This data describes a binding interaction between two proteins.

Sequence of the second protein:
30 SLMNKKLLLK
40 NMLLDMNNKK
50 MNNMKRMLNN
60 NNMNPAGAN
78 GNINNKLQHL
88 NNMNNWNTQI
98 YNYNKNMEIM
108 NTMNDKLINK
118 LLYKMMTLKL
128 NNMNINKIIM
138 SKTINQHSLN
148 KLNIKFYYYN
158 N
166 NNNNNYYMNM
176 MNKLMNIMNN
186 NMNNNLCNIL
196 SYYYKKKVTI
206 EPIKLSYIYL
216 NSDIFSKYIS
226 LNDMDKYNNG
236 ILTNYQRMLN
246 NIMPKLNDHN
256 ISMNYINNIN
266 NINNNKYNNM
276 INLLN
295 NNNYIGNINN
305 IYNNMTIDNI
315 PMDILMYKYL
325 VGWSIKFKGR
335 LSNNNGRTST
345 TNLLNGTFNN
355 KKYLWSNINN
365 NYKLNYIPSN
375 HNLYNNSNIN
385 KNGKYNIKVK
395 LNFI

Contacts between the two chains:
Residue Y212 in the second protein is in contact with residue R84 in the first protein (closest heavy-atom distance 3.2 Å).
Residue Y171 in the second protein is in contact with residue I58 in the first protein (closest heavy-atom distance 3.0 Å).
Residue L87 in the second protein is in contact with residue Q101 in the first protein (closest heavy-atom distance 3.4 Å).
Residue I247 in the second protein interacts with residue P85 in the first protein (closest heavy-atom distance 3.5 Å).
Residue Y212 in the second protein contacts residue D89 in the first protein (closest heavy-atom distance 2.8 Å).
Residue L210 in the second protein contacts residue E90 in the first protein (closest heavy-atom distance 3.5 Å).
Residue S373 in the second protein is in contact with residue Q94 in the first protein (closest heavy-atom distance 2.6 Å).
Residue Y172 in the second protein is in contact with residue A69 in the first protein (closest heavy-atom distance 3.3 Å).
Residue N185 in the second protein is in contact with residue R29 in the first protein (closest heavy-atom distance 3.1 Å).
Residue N88 in the second protein contacts residue Q101 in the first protein (closest heavy-atom distance 3.4 Å).
Residue Y171 in the second protein interacts with residue Y23 in the first protein (closest heavy-atom distance 2.8 Å).
Residue Y212 in the second protein interacts with residue M87 in the first protein (closest heavy-atom distance 2.9 Å).
Residue L87 in the second protein contacts residue Q94 in the first protein (closest heavy-atom distance 3.2 Å).
Residue N174 in the second protein contacts residue E66 in the first protein (closest heavy-atom distance 3.0 Å).
Residue K83 in the second protein is in contact with residue L98 in the first protein (closest heavy-atom distance 3.3 Å).
Residue F397 in the second protein contacts residue P92 in the first protein (closest heavy-atom distance 3.3 Å).
Residue N101 in the second protein contacts residue E147 in the first protein (closest heavy-atom distance 3.5 Å).
Residue L84 in the second protein is in contact with residue H102 in the first protein (closest heavy-atom distance 3.4 Å).
Residue N101 in the second protein contacts residue H148 in the first protein (closest heavy-atom distance 3.2 Å).
Residue M187 in the second protein contacts residue Y5 in the first protein (closest heavy-atom distance 3.4 Å).
Residue M187 in the second protein interacts with residue R29 in the first protein (closest heavy-atom distance 3.4 Å).
Residue L87 in the second protein interacts with residue E97 in the first protein (closest heavy-atom distance 3.5 Å).
Residue N216 in the second protein contacts residue S93 in the first protein (closest heavy-atom distance 3.2 Å).
Residue Y214 in the second protein contacts residue F86 in the first protein (closest heavy-atom distance 3.2 Å).
Residue N128 in the second protein contacts residue Q67 in the first protein (closest heavy-atom distance 3.5 Å).
Residue Y154 in the second protein is in contact with residue Q96 in the first protein (closest heavy-atom distance 3.3 Å).
Residue Y100 in the second protein interacts with residue E146 in the first protein (closest heavy-atom distance 3.4 Å).
Residue N158 in the second protein contacts residue N81 in the first protein (closest heavy-atom distance 3.0 Å).
Residue N167 in the second protein contacts residue V53 in the first protein (closest heavy-atom distance 3.2 Å).
Residue L244 in the second protein interacts with residue L83 in the first protein (closest heavy-atom distance 3.4 Å).
Residue I141 in the second protein interacts with residue E97 in the first protein (closest heavy-atom distance 3.4 Å).
Residue N91 in the second protein interacts with residue Q101 in the first protein (closest heavy-atom distance 3.5 Å).
Residue Y321 in the second protein interacts with residue A95 in the first protein (closest heavy-atom distance 2.9 Å).
Residue L84 in the second protein contacts residue L98 in the first protein (closest heavy-atom distance 3.1 Å).
Residue I247 in the second protein contacts residue F86 in the first protein (closest heavy-atom distance 3.3 Å).
Residue L215 in the second protein is in contact with residue S93 in the first protein (closest heavy-atom distance 3.3 Å).
Residue H86 in the second protein interacts with residue L98 in the first protein (closest heavy-atom distance 3.3 Å).
Residue S211 in the second protein contacts residue E90 in the first protein (closest heavy-atom distance 2.8 Å).
Residue N181 in the second protein interacts with residue A28 in the first protein (closest heavy-atom distance 2.9 Å).
Residue N186 in the second protein interacts with residue A28 in the first protein (closest heavy-atom distance 3.0 Å).
Residue N168 in the second protein is in contact with residue L61 in the first protein (closest heavy-atom distance 3.4 Å).
Residue Y100 in the second protein interacts with residue Y143 in the first protein (closest heavy-atom distance 3.5 Å).
Residue L210 in the second protein contacts residue Q96 in the first protein (closest heavy-atom distance 3.2 Å).
Residue Y321 in the second protein interacts with residue Q94 in the first protein (closest heavy-atom distance 3.4 Å).
Residue Y223 in the second protein is in contact with residue S82 in the first protein (closest heavy-atom distance 3.5 Å).
Residue N101 in the second protein interacts with residue E146 in the first protein (closest heavy-atom distance 3.4 Å).
Residue M173 in the second protein contacts residue M27 in the first protein (closest heavy-atom distance 3.4 Å).
Residue K209 in the second protein is in contact with residue E90 in the first protein (closest heavy-atom distance 3.4 Å).
Residue Y171 in the second protein contacts residue S51 in the first protein (closest heavy-atom distance 2.5 Å).
Residue N99 in the second protein contacts residue E146 in the first protein (closest heavy-atom distance 3.1 Å).
Residue M248 in the second protein interacts with residue F86 in the first protein (closest heavy-atom distance 3.2 Å).
Residue N374 in the second protein is in contact with residue Q94 in the first protein (closest heavy-atom distance 3.5 Å).
Residue L127 in the second protein contacts residue E66 in the first protein (closest heavy-atom distance 3.4 Å).
Residue Y214 in the second protein interacts with residue R84 in the first protein (closest heavy-atom distance 3.3 Å).
Residue M41 in the second protein is in contact with residue I265 in the first protein (closest heavy-atom distance 3.4 Å).
Residue Y100 in the second protein is in contact with residue H148 in the first protein (closest heavy-atom distance 3.5 Å).
Residue Y212 in the second protein interacts with residue F86 in the first protein (closest heavy-atom distance 3.4 Å).
Residue N170 in the second protein interacts with residue W24 in the first protein (closest heavy-atom distance 2.7 Å).
Residue Y172 in the second protein contacts residue G65 in the first protein (closest heavy-atom distance 3.5 Å).
Residue K367 in the second protein interacts with residue Q94 in the first protein (closest heavy-atom distance 3.4 Å).

Sequence of the first protein:
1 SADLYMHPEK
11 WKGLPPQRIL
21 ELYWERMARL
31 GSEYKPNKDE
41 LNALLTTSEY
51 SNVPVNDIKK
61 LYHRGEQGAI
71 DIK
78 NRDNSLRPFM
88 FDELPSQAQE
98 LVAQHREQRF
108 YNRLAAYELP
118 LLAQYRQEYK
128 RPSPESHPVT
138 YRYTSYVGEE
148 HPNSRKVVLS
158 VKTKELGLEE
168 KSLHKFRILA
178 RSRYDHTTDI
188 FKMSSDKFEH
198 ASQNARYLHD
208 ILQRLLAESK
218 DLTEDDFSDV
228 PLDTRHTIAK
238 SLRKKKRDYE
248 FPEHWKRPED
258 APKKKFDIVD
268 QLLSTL